These two protein chains interact to form a complex.

Sequence of protein 2:
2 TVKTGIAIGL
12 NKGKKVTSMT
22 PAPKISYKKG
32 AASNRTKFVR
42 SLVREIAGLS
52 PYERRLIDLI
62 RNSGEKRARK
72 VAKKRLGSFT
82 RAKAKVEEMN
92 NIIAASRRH

Contacts between the two chains:
Residue A168 in protein 1 contacts residue I47 in protein 2 (closest heavy-atom distance 3.9 Å).
Residue K172 in protein 1 interacts with residue L43 in protein 2 (closest heavy-atom distance 4.1 Å).
Residue V164 in protein 1 is in contact with residue I47 in protein 2 (closest heavy-atom distance 4.5 Å).
Residue A168 in protein 1 interacts with residue L43 in protein 2 (closest heavy-atom distance 4.4 Å).
Residue T74 in protein 1 interacts with residue I47 in protein 2 (closest heavy-atom distance 3.9 Å).
Residue K172 in protein 1 is in contact with residue F39 in protein 2 (closest heavy-atom distance 3.6 Å).
Residue L169 in protein 1 is in contact with residue F39 in protein 2 (closest heavy-atom distance 4.4 Å).
Residue F165 in protein 1 contacts residue I47 in protein 2 (closest heavy-atom distance 4.9 Å).
Residue L169 in protein 1 interacts with residue L43 in protein 2 (closest heavy-atom distance 5.0 Å).
Residue M173 in protein 1 interacts with residue F39 in protein 2 (closest heavy-atom distance 4.0 Å).
Residue E144 in protein 1 is in contact with residue R36 in protein 2 (closest heavy-atom distance 3.9 Å).

Sequence of protein 1:
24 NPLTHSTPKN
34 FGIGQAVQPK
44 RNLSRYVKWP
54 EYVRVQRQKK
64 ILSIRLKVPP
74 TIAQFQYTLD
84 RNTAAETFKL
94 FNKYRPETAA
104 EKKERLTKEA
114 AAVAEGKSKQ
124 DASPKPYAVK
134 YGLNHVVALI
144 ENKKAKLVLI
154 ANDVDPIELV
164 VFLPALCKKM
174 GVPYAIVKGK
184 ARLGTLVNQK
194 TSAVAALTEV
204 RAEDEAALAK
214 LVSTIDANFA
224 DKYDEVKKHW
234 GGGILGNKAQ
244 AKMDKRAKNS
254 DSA